The following describes two proteins that form a bound complex.

Sequence of protein 2:
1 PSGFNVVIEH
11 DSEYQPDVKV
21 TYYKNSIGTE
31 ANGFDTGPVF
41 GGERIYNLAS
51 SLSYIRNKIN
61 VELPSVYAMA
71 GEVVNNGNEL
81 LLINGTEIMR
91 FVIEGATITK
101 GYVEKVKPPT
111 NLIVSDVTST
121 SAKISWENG

Interface contacts:
Residue Q265 in protein 1 contacts residue V106 in protein 2 (closest heavy-atom distance 3.6 Å).
Residue L253 in protein 1 contacts residue S119 in protein 2 (closest heavy-atom distance 3.8 Å).
Residue L245 in protein 1 is in contact with residue W126 in protein 2 (closest heavy-atom distance 3.5 Å).
Residue V270 in protein 1 is in contact with residue V106 in protein 2 (closest heavy-atom distance 3.6 Å).
Residue L250 in protein 1 is in contact with residue A122 in protein 2 (closest heavy-atom distance 2.8 Å).
Residue Y231 in protein 1 is in contact with residue W126 in protein 2 (closest heavy-atom distance 3.3 Å).
Residue Q265 in protein 1 is in contact with residue K107 in protein 2 (closest heavy-atom distance 3.2 Å).
Residue D273 in protein 1 contacts residue P108 in protein 2 (closest heavy-atom distance 3.2 Å).
Residue E251 in protein 1 contacts residue T120 in protein 2 (closest heavy-atom distance 3.8 Å).
Residue Y231 in protein 1 is in contact with residue N128 in protein 2 (closest heavy-atom distance 3.2 Å).
Residue F280 in protein 1 contacts residue A122 in protein 2 (closest heavy-atom distance 3.5 Å).
Residue S264 in protein 1 interacts with residue P109 in protein 2 (closest heavy-atom distance 3.8 Å).
Residue F248 in protein 1 interacts with residue W126 in protein 2 (closest heavy-atom distance 3.7 Å).
Residue V261 in protein 1 interacts with residue L112 in protein 2 (closest heavy-atom distance 3.8 Å).
Residue T283 in protein 1 is in contact with residue S119 in protein 2 (closest heavy-atom distance 3.1 Å).
Residue V278 in protein 1 contacts residue I124 in protein 2 (closest heavy-atom distance 3.9 Å).
Residue Q265 in protein 1 interacts with residue N128 in protein 2 (closest heavy-atom distance 3.3 Å).
Residue S272 in protein 1 interacts with residue P108 in protein 2 (closest heavy-atom distance 3.6 Å).
Residue N267 in protein 1 is in contact with residue V106 in protein 2 (closest heavy-atom distance 3.7 Å).
Residue Q262 in protein 1 interacts with residue L112 in protein 2 (closest heavy-atom distance 4.0 Å).
Residue T282 in protein 1 contacts residue S119 in protein 2 (closest heavy-atom distance 3.4 Å).
Residue S243 in protein 1 is in contact with residue W126 in protein 2 (closest heavy-atom distance 3.5 Å).
Residue L250 in protein 1 interacts with residue S121 in protein 2 (closest heavy-atom distance 3.2 Å).
Residue V263 in protein 1 contacts residue W126 in protein 2 (closest heavy-atom distance 3.8 Å).
Residue V278 in protein 1 is in contact with residue L112 in protein 2 (closest heavy-atom distance 3.9 Å).
Residue L246 in protein 1 contacts residue S125 in protein 2 (closest heavy-atom distance 3.4 Å).
Residue S247 in protein 1 is in contact with residue S125 in protein 2 (closest heavy-atom distance 3.8 Å).
Residue L246 in protein 1 is in contact with residue E127 in protein 2 (closest heavy-atom distance 3.9 Å).
Residue F280 in protein 1 is in contact with residue V114 in protein 2 (closest heavy-atom distance 3.7 Å).
Residue D273 in protein 1 is in contact with residue K58 in protein 2 (closest heavy-atom distance 2.8 Å).
Residue E276 in protein 1 interacts with residue L112 in protein 2 (closest heavy-atom distance 3.8 Å).
Residue D249 in protein 1 contacts residue K123 in protein 2 (closest heavy-atom distance 3.4 Å).
Residue L246 in protein 1 interacts with residue W126 in protein 2 (closest heavy-atom distance 3.0 Å).
Residue L253 in protein 1 interacts with residue T120 in protein 2 (closest heavy-atom distance 2.9 Å).
Residue D273 in protein 1 contacts residue E104 in protein 2 (closest heavy-atom distance 3.9 Å).
Residue K281 in protein 1 contacts residue V117 in protein 2 (closest heavy-atom distance 3.4 Å).
Residue S272 in protein 1 interacts with residue V106 in protein 2 (closest heavy-atom distance 3.5 Å).
Residue N252 in protein 1 contacts residue T120 in protein 2 (closest heavy-atom distance 3.5 Å).
Residue S247 in protein 1 is in contact with residue I124 in protein 2 (closest heavy-atom distance 3.3 Å).
Residue V233 in protein 1 contacts residue W126 in protein 2 (closest heavy-atom distance 3.9 Å).
Residue D273 in protein 1 contacts residue I55 in protein 2 (closest heavy-atom distance 3.5 Å).
Residue Q265 in protein 1 contacts residue P109 in protein 2 (closest heavy-atom distance 4.0 Å).
Residue L250 in protein 1 contacts residue I124 in protein 2 (closest heavy-atom distance 3.9 Å).
Residue T282 in protein 1 interacts with residue T118 in protein 2 (closest heavy-atom distance 3.4 Å).
Residue K254 in protein 1 contacts residue S119 in protein 2 (closest heavy-atom distance 3.4 Å).
Residue L246 in protein 1 is in contact with residue N128 in protein 2 (closest heavy-atom distance 3.6 Å).
Residue L253 in protein 1 is in contact with residue S121 in protein 2 (closest heavy-atom distance 3.9 Å).
Residue D249 in protein 1 is in contact with residue A122 in protein 2 (closest heavy-atom distance 3.7 Å).
Residue F248 in protein 1 interacts with residue K123 in protein 2 (closest heavy-atom distance 3.6 Å).
Residue S275 in protein 1 contacts residue L112 in protein 2 (closest heavy-atom distance 3.4 Å).
Residue S275 in protein 1 contacts residue P109 in protein 2 (closest heavy-atom distance 3.5 Å).
Residue S272 in protein 1 is in contact with residue K107 in protein 2 (closest heavy-atom distance 3.8 Å).
Residue V263 in protein 1 contacts residue P109 in protein 2 (closest heavy-atom distance 3.3 Å).
Residue F248 in protein 1 interacts with residue I124 in protein 2 (closest heavy-atom distance 2.7 Å).
Residue S247 in protein 1 is in contact with residue W126 in protein 2 (closest heavy-atom distance 3.6 Å).
Residue K230 in protein 1 contacts residue N128 in protein 2 (closest heavy-atom distance 3.7 Å).
Residue V261 in protein 1 is in contact with residue I124 in protein 2 (closest heavy-atom distance 3.9 Å).
Residue A255 in protein 1 interacts with residue S119 in protein 2 (closest heavy-atom distance 3.2 Å).
Residue S247 in protein 1 contacts residue K123 in protein 2 (closest heavy-atom distance 3.6 Å).
Residue T283 in protein 1 contacts residue T118 in protein 2 (closest heavy-atom distance 3.2 Å).

Sequence of protein 1:
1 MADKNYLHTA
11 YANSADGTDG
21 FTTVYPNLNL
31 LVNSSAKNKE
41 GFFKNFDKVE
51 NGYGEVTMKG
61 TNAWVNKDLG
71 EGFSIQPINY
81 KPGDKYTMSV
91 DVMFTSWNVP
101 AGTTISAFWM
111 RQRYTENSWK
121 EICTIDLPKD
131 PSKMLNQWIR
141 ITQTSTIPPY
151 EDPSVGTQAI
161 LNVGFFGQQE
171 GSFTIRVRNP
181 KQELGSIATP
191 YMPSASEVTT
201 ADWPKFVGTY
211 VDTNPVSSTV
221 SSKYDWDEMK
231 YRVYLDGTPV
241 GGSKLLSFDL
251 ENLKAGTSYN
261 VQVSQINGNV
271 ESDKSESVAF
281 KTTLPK